This data describes a binding interaction between two proteins.

Interface contacts:
Residue G51 in protein 1 is in contact with residue Y19 in protein 2 (closest heavy-atom distance 4.2 Å).
Residue Y7 in protein 1 is in contact with residue G18 in protein 2 (closest heavy-atom distance 3.6 Å).
Residue F52 in protein 1 contacts residue Y19 in protein 2 (closest heavy-atom distance 4.0 Å).
Residue W49 in protein 1 contacts residue Y12 in protein 2 (closest heavy-atom distance 3.7 Å).
Residue N5 in protein 1 contacts residue E21 in protein 2 (closest heavy-atom distance 3.4 Å).
Residue Y7 in protein 1 is in contact with residue K17 in protein 2 (closest heavy-atom distance 3.2 Å).
Residue Y8 in protein 1 is in contact with residue E21 in protein 2 (closest heavy-atom distance 2.7 Å).
Residue K6 in protein 1 contacts residue E21 in protein 2 (closest heavy-atom distance 2.7 Å).
Residue V16 in protein 1 contacts residue M15 in protein 2 (closest heavy-atom distance 3.8 Å).
Residue Y8 in protein 1 interacts with residue G18 in protein 2 (closest heavy-atom distance 3.2 Å).
Residue Y7 in protein 1 is in contact with residue E21 in protein 2 (closest heavy-atom distance 2.8 Å).
Residue Y8 in protein 1 contacts residue M22 in protein 2 (closest heavy-atom distance 3.4 Å).
Residue Y7 in protein 1 contacts residue E14 in protein 2 (closest heavy-atom distance 4.1 Å).
Residue N4 in protein 1 interacts with residue E21 in protein 2 (closest heavy-atom distance 4.7 Å).
Residue I50 in protein 1 interacts with residue Y19 in protein 2 (closest heavy-atom distance 4.7 Å).

Sequence of protein 1:
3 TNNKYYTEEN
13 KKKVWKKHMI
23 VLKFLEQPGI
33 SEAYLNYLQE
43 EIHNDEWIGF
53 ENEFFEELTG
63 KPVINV

Sequence of protein 2:
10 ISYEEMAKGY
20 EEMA